Interface contacts:
Residue G105 in the first protein is in contact with residue L40 in the second protein (closest heavy-atom distance 2.4 Å).
Residue A104 in the first protein is in contact with residue I41 in the second protein (closest heavy-atom distance 4.9 Å).
Residue A104 in the first protein interacts with residue L40 in the second protein (closest heavy-atom distance 3.3 Å).
Residue T108 in the first protein contacts residue L38 in the second protein (closest heavy-atom distance 4.7 Å).
Residue G103 in the first protein is in contact with residue L40 in the second protein (closest heavy-atom distance 4.7 Å).
Residue G105 in the first protein is in contact with residue K42 in the second protein (closest heavy-atom distance 4.2 Å).
Residue A104 in the first protein interacts with residue K42 in the second protein (closest heavy-atom distance 3.5 Å).
Residue L106 in the first protein interacts with residue L38 in the second protein (closest heavy-atom distance 3.6 Å).
Residue S102 in the first protein is in contact with residue L40 in the second protein (closest heavy-atom distance 5.0 Å).
Residue P107 in the first protein interacts with residue L38 in the second protein (closest heavy-atom distance 3.6 Å).
Residue R110 in the first protein interacts with residue M1 in the second protein (closest heavy-atom distance 3.2 Å).
Residue L106 in the first protein is in contact with residue L40 in the second protein (closest heavy-atom distance 4.8 Å).
Residue R110 in the first protein is in contact with residue A2 in the second protein (closest heavy-atom distance 4.2 Å).
Residue G105 in the first protein interacts with residue L38 in the second protein (closest heavy-atom distance 4.1 Å).
Residue G105 in the first protein contacts residue I41 in the second protein (closest heavy-atom distance 3.9 Å).

This data describes a binding interaction between two proteins.

Sequence of the second protein:
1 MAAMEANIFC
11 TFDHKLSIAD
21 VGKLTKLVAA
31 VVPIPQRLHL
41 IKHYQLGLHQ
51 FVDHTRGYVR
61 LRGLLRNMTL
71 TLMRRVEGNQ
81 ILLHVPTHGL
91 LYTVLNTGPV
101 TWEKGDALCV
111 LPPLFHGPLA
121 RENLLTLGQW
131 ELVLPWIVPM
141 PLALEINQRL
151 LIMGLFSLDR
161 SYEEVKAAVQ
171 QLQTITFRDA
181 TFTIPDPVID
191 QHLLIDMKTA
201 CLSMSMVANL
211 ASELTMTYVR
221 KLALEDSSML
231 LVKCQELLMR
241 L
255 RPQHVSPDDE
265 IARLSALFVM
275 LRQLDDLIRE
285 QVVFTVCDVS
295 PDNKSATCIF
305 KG

Sequence of the first protein:
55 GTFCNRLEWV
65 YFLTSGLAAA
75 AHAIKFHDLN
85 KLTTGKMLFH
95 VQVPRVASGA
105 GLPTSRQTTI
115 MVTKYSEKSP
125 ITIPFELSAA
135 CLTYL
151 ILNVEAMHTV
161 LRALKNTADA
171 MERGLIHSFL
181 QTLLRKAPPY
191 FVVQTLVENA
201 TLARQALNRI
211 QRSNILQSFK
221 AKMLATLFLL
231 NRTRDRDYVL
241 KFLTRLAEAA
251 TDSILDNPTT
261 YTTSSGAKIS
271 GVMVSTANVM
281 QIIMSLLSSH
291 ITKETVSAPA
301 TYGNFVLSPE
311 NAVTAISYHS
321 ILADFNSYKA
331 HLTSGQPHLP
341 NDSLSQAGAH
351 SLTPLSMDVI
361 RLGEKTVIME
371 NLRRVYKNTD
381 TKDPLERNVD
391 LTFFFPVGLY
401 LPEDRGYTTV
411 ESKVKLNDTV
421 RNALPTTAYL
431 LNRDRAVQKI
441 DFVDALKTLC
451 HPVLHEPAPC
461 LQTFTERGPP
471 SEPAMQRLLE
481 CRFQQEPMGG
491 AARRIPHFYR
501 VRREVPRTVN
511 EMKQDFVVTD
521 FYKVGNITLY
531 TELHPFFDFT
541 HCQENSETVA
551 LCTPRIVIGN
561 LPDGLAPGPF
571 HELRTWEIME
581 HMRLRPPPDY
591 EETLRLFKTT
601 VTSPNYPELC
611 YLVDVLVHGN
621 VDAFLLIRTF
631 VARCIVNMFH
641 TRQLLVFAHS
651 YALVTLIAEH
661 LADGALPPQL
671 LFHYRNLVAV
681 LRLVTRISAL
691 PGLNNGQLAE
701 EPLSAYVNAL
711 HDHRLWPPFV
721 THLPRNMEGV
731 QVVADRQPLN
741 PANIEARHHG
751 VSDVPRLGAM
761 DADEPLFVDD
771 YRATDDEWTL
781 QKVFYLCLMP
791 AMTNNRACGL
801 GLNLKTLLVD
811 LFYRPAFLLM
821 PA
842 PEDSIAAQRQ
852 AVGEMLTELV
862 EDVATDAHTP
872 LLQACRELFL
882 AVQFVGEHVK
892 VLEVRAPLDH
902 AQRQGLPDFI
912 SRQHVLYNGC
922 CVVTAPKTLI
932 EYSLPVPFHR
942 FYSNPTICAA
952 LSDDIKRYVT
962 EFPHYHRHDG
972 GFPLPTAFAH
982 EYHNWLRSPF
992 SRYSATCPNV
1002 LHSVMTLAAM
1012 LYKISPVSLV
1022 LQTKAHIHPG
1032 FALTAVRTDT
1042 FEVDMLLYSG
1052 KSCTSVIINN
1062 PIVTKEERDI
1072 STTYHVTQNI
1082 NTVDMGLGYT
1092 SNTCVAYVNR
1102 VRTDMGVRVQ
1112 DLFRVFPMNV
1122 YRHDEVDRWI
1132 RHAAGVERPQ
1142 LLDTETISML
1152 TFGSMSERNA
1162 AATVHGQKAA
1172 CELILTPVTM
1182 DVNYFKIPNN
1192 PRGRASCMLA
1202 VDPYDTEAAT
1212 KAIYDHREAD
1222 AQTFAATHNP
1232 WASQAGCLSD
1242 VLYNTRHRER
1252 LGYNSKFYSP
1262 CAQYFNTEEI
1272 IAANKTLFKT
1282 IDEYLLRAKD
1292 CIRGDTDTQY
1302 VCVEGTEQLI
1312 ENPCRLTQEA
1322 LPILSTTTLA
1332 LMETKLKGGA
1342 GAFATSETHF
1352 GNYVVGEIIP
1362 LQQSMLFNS